Sequence of protein 2:
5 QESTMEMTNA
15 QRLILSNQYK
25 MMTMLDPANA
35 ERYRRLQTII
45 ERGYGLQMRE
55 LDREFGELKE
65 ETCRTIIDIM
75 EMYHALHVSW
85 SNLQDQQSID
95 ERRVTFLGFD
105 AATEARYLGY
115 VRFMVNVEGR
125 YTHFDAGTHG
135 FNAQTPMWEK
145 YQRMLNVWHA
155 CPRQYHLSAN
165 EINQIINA

Sequence of protein 1:
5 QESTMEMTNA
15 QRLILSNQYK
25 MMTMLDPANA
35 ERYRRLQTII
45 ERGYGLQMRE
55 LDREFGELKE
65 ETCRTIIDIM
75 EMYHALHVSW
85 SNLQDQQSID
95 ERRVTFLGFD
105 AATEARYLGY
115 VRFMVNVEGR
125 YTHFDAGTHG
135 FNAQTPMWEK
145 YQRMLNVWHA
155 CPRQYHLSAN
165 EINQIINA

This data describes a binding interaction between two proteins.

Interface contacts:
Residue A14 in protein 2 is in contact with residue M11 in protein 1 (closest heavy-atom distance 3.7 Å).
Residue L50 in protein 2 interacts with residue R68 in protein 1 (closest heavy-atom distance 3.4 Å).
Residue R53 in protein 2 interacts with residue E64 in protein 1 (closest heavy-atom distance 2.9 Å).
Residue N13 in protein 2 contacts residue D56 in protein 1 (closest heavy-atom distance 3.0 Å).
Residue M28 in protein 2 is in contact with residue L29 in protein 1 (closest heavy-atom distance 3.6 Å).
Residue N21 in protein 2 is in contact with residue L19 in protein 1 (closest heavy-atom distance 3.6 Å).
Residue G47 in protein 2 is in contact with residue G60 in protein 1 (closest heavy-atom distance 3.5 Å).
Residue I18 in protein 2 is in contact with residue I18 in protein 1 (closest heavy-atom distance 3.8 Å).
Residue L29 in protein 2 is in contact with residue L29 in protein 1 (closest heavy-atom distance 3.7 Å).
Residue Q15 in protein 2 contacts residue Q15 in protein 1 (closest heavy-atom distance 3.8 Å).
Residue M25 in protein 2 contacts residue M25 in protein 1 (closest heavy-atom distance 4.0 Å).
Residue G49 in protein 2 is in contact with residue C67 in protein 1 (closest heavy-atom distance 3.7 Å).
Residue I18 in protein 2 interacts with residue Q22 in protein 1 (closest heavy-atom distance 2.9 Å).
Residue L17 in protein 2 interacts with residue Y23 in protein 1 (closest heavy-atom distance 3.7 Å).
Residue L50 in protein 2 interacts with residue I71 in protein 1 (closest heavy-atom distance 3.8 Å).
Residue Y48 in protein 2 interacts with residue G113 in protein 1 (closest heavy-atom distance 3.7 Å).
Residue Q51 in protein 2 is in contact with residue Y114 in protein 1 (closest heavy-atom distance 2.7 Å).
Residue E45 in protein 2 interacts with residue F59 in protein 1 (closest heavy-atom distance 3.2 Å).
Residue R16 in protein 2 interacts with residue G60 in protein 1 (closest heavy-atom distance 2.9 Å).
Residue Y48 in protein 2 is in contact with residue F117 in protein 1 (closest heavy-atom distance 3.7 Å).
Residue R46 in protein 2 interacts with residue L62 in protein 1 (closest heavy-atom distance 3.7 Å).
Residue R16 in protein 2 interacts with residue F59 in protein 1 (closest heavy-atom distance 3.6 Å).
Residue M25 in protein 2 interacts with residue L29 in protein 1 (closest heavy-atom distance 3.9 Å).
Residue R46 in protein 2 interacts with residue E61 in protein 1 (closest heavy-atom distance 3.2 Å).
Residue G49 in protein 2 contacts residue L62 in protein 1 (closest heavy-atom distance 2.8 Å).
Residue R39 in protein 2 contacts residue V121 in protein 1 (closest heavy-atom distance 3.9 Å).
Residue Y48 in protein 2 contacts residue L62 in protein 1 (closest heavy-atom distance 3.9 Å).
Residue R53 in protein 2 interacts with residue R68 in protein 1 (closest heavy-atom distance 3.8 Å).
Residue Q22 in protein 2 interacts with residue Q22 in protein 1 (closest heavy-atom distance 3.5 Å).
Residue N13 in protein 2 is in contact with residue F59 in protein 1 (closest heavy-atom distance 4.0 Å).
Residue R39 in protein 2 interacts with residue E122 in protein 1 (closest heavy-atom distance 2.7 Å).
Residue G49 in protein 2 is in contact with residue E64 in protein 1 (closest heavy-atom distance 3.8 Å).
Residue G47 in protein 2 interacts with residue E61 in protein 1 (closest heavy-atom distance 3.7 Å).
Residue K24 in protein 2 contacts residue M26 in protein 1 (closest heavy-atom distance 4.0 Å).
Residue N21 in protein 2 interacts with residue M26 in protein 1 (closest heavy-atom distance 3.7 Å).
Residue L50 in protein 2 interacts with residue Y114 in protein 1 (closest heavy-atom distance 3.6 Å).
Residue T12 in protein 2 contacts residue E6 in protein 1 (closest heavy-atom distance 3.2 Å).
Residue E45 in protein 2 interacts with residue E58 in protein 1 (closest heavy-atom distance 3.6 Å).
Residue N21 in protein 2 interacts with residue Q22 in protein 1 (closest heavy-atom distance 2.9 Å).
Residue Q51 in protein 2 interacts with residue F117 in protein 1 (closest heavy-atom distance 4.0 Å).
Residue R46 in protein 2 interacts with residue G60 in protein 1 (closest heavy-atom distance 3.1 Å).
Residue L50 in protein 2 is in contact with residue E64 in protein 1 (closest heavy-atom distance 3.7 Å).
Residue N21 in protein 2 interacts with residue Y23 in protein 1 (closest heavy-atom distance 3.4 Å).
Residue M25 in protein 2 contacts residue Q22 in protein 1 (closest heavy-atom distance 3.8 Å).
Residue L50 in protein 2 is in contact with residue C67 in protein 1 (closest heavy-atom distance 3.6 Å).
Residue N13 in protein 2 interacts with residue E6 in protein 1 (closest heavy-atom distance 2.9 Å).
Residue L17 in protein 2 is in contact with residue F59 in protein 1 (closest heavy-atom distance 3.7 Å).
Residue G47 in protein 2 interacts with residue L62 in protein 1 (closest heavy-atom distance 3.0 Å).
Residue E45 in protein 2 interacts with residue G60 in protein 1 (closest heavy-atom distance 2.8 Å).
Residue N13 in protein 2 interacts with residue Q5 in protein 1 (closest heavy-atom distance 2.9 Å).
Residue M28 in protein 2 interacts with residue D30 in protein 1 (closest heavy-atom distance 3.8 Å).
Residue L17 in protein 2 is in contact with residue L19 in protein 1 (closest heavy-atom distance 3.6 Å).
Residue I18 in protein 2 interacts with residue L19 in protein 1 (closest heavy-atom distance 3.7 Å).
Residue Y48 in protein 2 interacts with residue Y114 in protein 1 (closest heavy-atom distance 3.7 Å).
Residue M28 in protein 2 interacts with residue Y37 in protein 1 (closest heavy-atom distance 3.5 Å).
Residue I43 in protein 2 is in contact with residue F117 in protein 1 (closest heavy-atom distance 3.8 Å).
Residue Q51 in protein 2 is in contact with residue M118 in protein 1 (closest heavy-atom distance 3.7 Å).
Residue N13 in protein 2 contacts residue T8 in protein 1 (closest heavy-atom distance 3.9 Å).
Residue M25 in protein 2 interacts with residue M26 in protein 1 (closest heavy-atom distance 3.5 Å).
Residue R16 in protein 2 contacts residue Q5 in protein 1 (closest heavy-atom distance 3.5 Å).